Sequence of the first protein:
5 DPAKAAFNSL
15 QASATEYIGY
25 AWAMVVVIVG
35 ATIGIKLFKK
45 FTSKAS

Sequence of the second protein:
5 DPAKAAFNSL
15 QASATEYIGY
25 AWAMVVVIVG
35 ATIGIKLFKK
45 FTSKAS

Residue-level contacts at the interface:
Residue T46 in the first protein contacts residue L14 in the second protein (closest heavy-atom distance 3.6 Å).
Residue F42 in the first protein interacts with residue A7 in the second protein (closest heavy-atom distance 4.4 Å).
Residue F45 in the first protein interacts with residue F11 in the second protein (closest heavy-atom distance 4.2 Å).
Residue F42 in the first protein contacts residue A10 in the second protein (closest heavy-atom distance 3.7 Å).
Residue T46 in the first protein interacts with residue F11 in the second protein (closest heavy-atom distance 3.7 Å).
Residue F42 in the first protein is in contact with residue L14 in the second protein (closest heavy-atom distance 4.3 Å).
Residue F42 in the first protein is in contact with residue F11 in the second protein (closest heavy-atom distance 3.5 Å).

This data describes a binding interaction between two proteins.